Sequence of chain A:
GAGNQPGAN

Sequence of chain B:
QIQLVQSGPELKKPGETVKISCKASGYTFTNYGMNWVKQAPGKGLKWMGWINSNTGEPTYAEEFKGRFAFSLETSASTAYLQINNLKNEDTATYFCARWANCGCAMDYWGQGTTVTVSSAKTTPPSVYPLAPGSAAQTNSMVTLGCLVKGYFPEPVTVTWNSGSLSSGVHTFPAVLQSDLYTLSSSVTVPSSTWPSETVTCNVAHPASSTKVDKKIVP

Contacts between the two chains:
Residue W101 in chain B interacts with residue G5 in chain A (closest heavy-atom distance 3.3 Å).
Residue N33 in chain B is in contact with residue G5 in chain A (closest heavy-atom distance 3.5 Å).
Residue G35 in chain B interacts with residue N6 in chain A (closest heavy-atom distance 3.3 Å).
Residue A102 in chain B is in contact with residue G5 in chain A (closest heavy-atom distance 3.4 Å).
Residue C104 in chain B is in contact with residue G5 in chain A (closest heavy-atom distance 4.7 Å).
Residue W52 in chain B interacts with residue Q7 in chain A (closest heavy-atom distance 4.7 Å).
Residue G105 in chain B contacts residue P8 in chain A (closest heavy-atom distance 3.2 Å).
Residue G35 in chain B contacts residue G5 in chain A (closest heavy-atom distance 2.9 Å).
Residue N54 in chain B is in contact with residue N6 in chain A (closest heavy-atom distance 2.8 Å).
Residue S55 in chain B interacts with residue N6 in chain A (closest heavy-atom distance 2.9 Å).
Residue C104 in chain B is in contact with residue A4 in chain A (closest heavy-atom distance 4.4 Å).
Residue Y34 in chain B is in contact with residue G5 in chain A (closest heavy-atom distance 3.6 Å).
Residue W101 in chain B contacts residue P8 in chain A (closest heavy-atom distance 3.6 Å).
Residue N33 in chain B contacts residue N6 in chain A (closest heavy-atom distance 3.4 Å).
Residue G105 in chain B contacts residue Q7 in chain A (closest heavy-atom distance 4.7 Å).
Residue W52 in chain B interacts with residue P8 in chain A (closest heavy-atom distance 3.6 Å).
Residue Y34 in chain B contacts residue N6 in chain A (closest heavy-atom distance 3.5 Å).
Residue T32 in chain B interacts with residue N6 in chain A (closest heavy-atom distance 3.3 Å).
Residue N103 in chain B is in contact with residue G3 in chain A (closest heavy-atom distance 3.5 Å).
Residue G105 in chain B interacts with residue A4 in chain A (closest heavy-atom distance 4.0 Å).
Residue N56 in chain B contacts residue N6 in chain A (closest heavy-atom distance 3.9 Å).
Residue N33 in chain B is in contact with residue G3 in chain A (closest heavy-atom distance 4.6 Å).
Residue N103 in chain B is in contact with residue G5 in chain A (closest heavy-atom distance 4.1 Å).
Residue N33 in chain B contacts residue A4 in chain A (closest heavy-atom distance 4.5 Å).
Residue G105 in chain B interacts with residue G5 in chain A (closest heavy-atom distance 3.8 Å).
Residue W52 in chain B is in contact with residue N6 in chain A (closest heavy-atom distance 3.4 Å).
Residue A102 in chain B contacts residue A4 in chain A (closest heavy-atom distance 4.5 Å).
Residue W52 in chain B interacts with residue G5 in chain A (closest heavy-atom distance 4.7 Å).
Residue N103 in chain B interacts with residue A4 in chain A (closest heavy-atom distance 3.7 Å).
Residue C106 in chain B is in contact with residue G9 in chain A (closest heavy-atom distance 5.0 Å).
Residue G105 in chain B contacts residue G9 in chain A (closest heavy-atom distance 2.7 Å).
Residue I53 in chain B interacts with residue N6 in chain A (closest heavy-atom distance 4.5 Å).

The following describes two proteins that form a bound complex.